Contacts between the two chains:
Residue I99 in the second protein interacts with residue L323 in the first protein (closest heavy-atom distance 3.3 Å).
Residue Y100 in the second protein is in contact with residue E202 in the first protein (closest heavy-atom distance 3.3 Å).
Residue Y100 in the second protein contacts residue R319 in the first protein (closest heavy-atom distance 4.0 Å).
Residue I99 in the second protein interacts with residue R319 in the first protein (closest heavy-atom distance 4.3 Å).
Residue I99 in the second protein is in contact with residue E201 in the first protein (closest heavy-atom distance 4.8 Å).

Sequence of the first protein:
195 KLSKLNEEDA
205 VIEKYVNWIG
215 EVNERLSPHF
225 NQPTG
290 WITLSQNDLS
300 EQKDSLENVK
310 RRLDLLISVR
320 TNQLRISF

These two protein chains interact to form a complex.

Sequence of the second protein:
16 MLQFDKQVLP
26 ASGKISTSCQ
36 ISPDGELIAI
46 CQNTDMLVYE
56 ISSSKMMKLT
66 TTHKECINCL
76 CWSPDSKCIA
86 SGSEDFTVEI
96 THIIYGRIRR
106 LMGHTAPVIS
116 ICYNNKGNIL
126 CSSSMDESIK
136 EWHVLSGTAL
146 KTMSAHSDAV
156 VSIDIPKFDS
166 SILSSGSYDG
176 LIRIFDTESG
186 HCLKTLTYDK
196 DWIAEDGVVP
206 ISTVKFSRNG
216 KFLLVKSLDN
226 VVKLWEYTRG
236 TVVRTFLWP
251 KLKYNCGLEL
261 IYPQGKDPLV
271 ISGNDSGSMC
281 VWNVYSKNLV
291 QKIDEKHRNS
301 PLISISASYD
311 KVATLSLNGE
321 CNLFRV